Sequence of the first protein:
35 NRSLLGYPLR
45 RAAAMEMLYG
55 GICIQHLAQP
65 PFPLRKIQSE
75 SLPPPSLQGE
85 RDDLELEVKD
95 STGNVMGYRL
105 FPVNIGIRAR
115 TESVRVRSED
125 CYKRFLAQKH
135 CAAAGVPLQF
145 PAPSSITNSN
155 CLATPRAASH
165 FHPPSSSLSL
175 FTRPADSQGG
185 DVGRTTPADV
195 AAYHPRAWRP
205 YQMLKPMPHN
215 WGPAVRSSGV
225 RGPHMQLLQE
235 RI

Residue-level contacts at the interface:
Residue I163 in the second protein interacts with residue K209 in the first protein (closest heavy-atom distance 4.7 Å).
Residue I163 in the second protein contacts residue P210 in the first protein (closest heavy-atom distance 4.5 Å).
Residue W170 in the second protein interacts with residue N108 in the first protein (closest heavy-atom distance 3.3 Å).
Residue I163 in the second protein contacts residue M211 in the first protein (closest heavy-atom distance 3.7 Å).
Residue E159 in the second protein contacts residue K209 in the first protein (closest heavy-atom distance 3.5 Å).
Residue A162 in the second protein interacts with residue P212 in the first protein (closest heavy-atom distance 4.0 Å).
Residue Y166 in the second protein is in contact with residue G110 in the first protein (closest heavy-atom distance 3.9 Å).
Residue W170 in the second protein contacts residue V107 in the first protein (closest heavy-atom distance 3.5 Å).
Residue Y166 in the second protein is in contact with residue P210 in the first protein (closest heavy-atom distance 2.9 Å).
Residue E159 in the second protein is in contact with residue M211 in the first protein (closest heavy-atom distance 4.0 Å).
Residue Y166 in the second protein interacts with residue I109 in the first protein (closest heavy-atom distance 4.9 Å).
Residue Y166 in the second protein interacts with residue M211 in the first protein (closest heavy-atom distance 4.8 Å).
Residue Y166 in the second protein contacts residue N108 in the first protein (closest heavy-atom distance 3.2 Å).
Residue Y166 in the second protein contacts residue P212 in the first protein (closest heavy-atom distance 3.1 Å).
Residue A162 in the second protein contacts residue M211 in the first protein (closest heavy-atom distance 4.0 Å).

The following describes two proteins that form a bound complex.

Sequence of the second protein:
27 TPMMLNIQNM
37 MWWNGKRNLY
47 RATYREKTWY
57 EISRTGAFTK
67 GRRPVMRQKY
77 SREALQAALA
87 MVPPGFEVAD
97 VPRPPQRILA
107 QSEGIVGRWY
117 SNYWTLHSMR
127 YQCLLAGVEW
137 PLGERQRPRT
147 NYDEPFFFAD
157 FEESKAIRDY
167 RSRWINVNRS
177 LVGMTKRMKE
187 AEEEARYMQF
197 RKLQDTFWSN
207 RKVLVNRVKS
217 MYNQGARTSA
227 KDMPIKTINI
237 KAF